Sequence of chain B:
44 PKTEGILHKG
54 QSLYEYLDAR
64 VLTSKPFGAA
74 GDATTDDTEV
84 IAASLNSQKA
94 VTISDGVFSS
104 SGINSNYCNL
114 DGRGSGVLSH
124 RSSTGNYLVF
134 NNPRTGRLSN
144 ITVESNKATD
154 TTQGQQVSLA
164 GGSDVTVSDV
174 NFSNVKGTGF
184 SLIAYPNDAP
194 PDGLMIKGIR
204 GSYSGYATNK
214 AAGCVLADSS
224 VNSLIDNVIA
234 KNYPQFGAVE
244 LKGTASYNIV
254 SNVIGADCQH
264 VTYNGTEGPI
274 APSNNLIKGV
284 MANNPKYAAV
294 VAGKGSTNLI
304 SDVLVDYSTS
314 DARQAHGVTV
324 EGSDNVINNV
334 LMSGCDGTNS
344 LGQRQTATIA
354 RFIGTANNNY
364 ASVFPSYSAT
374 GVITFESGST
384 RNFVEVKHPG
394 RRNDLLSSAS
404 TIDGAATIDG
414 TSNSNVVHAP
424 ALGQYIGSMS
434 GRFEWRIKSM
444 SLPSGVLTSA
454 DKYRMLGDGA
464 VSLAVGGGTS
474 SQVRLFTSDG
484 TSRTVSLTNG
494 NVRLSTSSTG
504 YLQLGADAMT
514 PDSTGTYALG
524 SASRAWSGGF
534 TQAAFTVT

This data describes a binding interaction between two proteins.

Contacts between the two chains:
Residue Q475 in chain A is in contact with residue V464 in chain B (closest heavy-atom distance 3.0 Å).
Residue L65 in chain A is in contact with residue L65 in chain B (closest heavy-atom distance 3.0 Å).
Residue N225 in chain A is in contact with residue N286 in chain B (closest heavy-atom distance 2.9 Å).
Residue T169 in chain A interacts with residue R203 in chain B (closest heavy-atom distance 2.9 Å).
Residue T539 in chain A is in contact with residue G532 in chain B (closest heavy-atom distance 2.7 Å).
Residue G196 in chain A interacts with residue R203 in chain B (closest heavy-atom distance 2.9 Å).
Residue D454 in chain A is in contact with residue R477 in chain B (closest heavy-atom distance 2.9 Å).
Residue A528 in chain A is in contact with residue G518 in chain B (closest heavy-atom distance 2.8 Å).
Residue D461 in chain A contacts residue K455 in chain B (closest heavy-atom distance 2.8 Å).
Residue R384 in chain A is in contact with residue R395 in chain B (closest heavy-atom distance 2.9 Å).
Residue A521 in chain A interacts with residue M512 in chain B (closest heavy-atom distance 3.0 Å).
Residue S465 in chain A is in contact with residue A453 in chain B (closest heavy-atom distance 2.8 Å).
Residue T539 in chain A contacts residue T534 in chain B (closest heavy-atom distance 3.0 Å).
Residue F533 in chain A interacts with residue L522 in chain B (closest heavy-atom distance 3.0 Å).
Residue T541 in chain A interacts with residue T534 in chain B (closest heavy-atom distance 2.9 Å).
Residue A463 in chain A interacts with residue K455 in chain B (closest heavy-atom distance 2.8 Å).
Residue Y520 in chain A is in contact with residue G508 in chain B (closest heavy-atom distance 2.8 Å).
Residue S465 in chain A contacts residue D454 in chain B (closest heavy-atom distance 2.8 Å).
Residue A528 in chain A contacts residue T517 in chain B (closest heavy-atom distance 3.0 Å).
Residue D195 in chain A contacts residue K234 in chain B (closest heavy-atom distance 2.9 Å).
Residue S304 in chain A contacts residue D305 in chain B (closest heavy-atom distance 2.9 Å).
Residue R439 in chain A contacts residue Y428 in chain B (closest heavy-atom distance 3.0 Å).
Residue L459 in chain A contacts residue Y456 in chain B (closest heavy-atom distance 2.7 Å).
Residue Q535 in chain A contacts residue W529 in chain B (closest heavy-atom distance 2.8 Å).
Residue R384 in chain A is in contact with residue G393 in chain B (closest heavy-atom distance 2.6 Å).
Residue T472 in chain A is in contact with residue G462 in chain B (closest heavy-atom distance 2.8 Å).
Residue D327 in chain A contacts residue S369 in chain B (closest heavy-atom distance 3.0 Å).
Residue D327 in chain A interacts with residue R394 in chain B (closest heavy-atom distance 2.8 Å).
Residue A93 in chain A is in contact with residue D98 in chain B (closest heavy-atom distance 2.9 Å).
Residue S481 in chain A is in contact with residue G471 in chain B (closest heavy-atom distance 2.8 Å).
Residue S442 in chain A contacts residue A408 in chain B (closest heavy-atom distance 2.8 Å).
Residue Q475 in chain A is in contact with residue S465 in chain B (closest heavy-atom distance 3.0 Å).
Residue R477 in chain A contacts residue V468 in chain B (closest heavy-atom distance 2.9 Å).
Residue S473 in chain A is in contact with residue V464 in chain B (closest heavy-atom distance 3.0 Å).
Residue R384 in chain A is in contact with residue R394 in chain B (closest heavy-atom distance 2.4 Å).
Residue K200 in chain A interacts with residue D172 in chain B (closest heavy-atom distance 2.6 Å).
Residue R439 in chain A interacts with residue G430 in chain B (closest heavy-atom distance 2.8 Å).
Residue G469 in chain A is in contact with residue M458 in chain B (closest heavy-atom distance 3.0 Å).
Residue G523 in chain A is in contact with residue M512 in chain B (closest heavy-atom distance 2.8 Å).
Residue L50 in chain A is in contact with residue P44 in chain B (closest heavy-atom distance 2.8 Å).
Residue Q475 in chain A contacts residue L466 in chain B (closest heavy-atom distance 2.9 Å).
Residue F479 in chain A interacts with residue S474 in chain B (closest heavy-atom distance 2.6 Å).
Residue K281 in chain A contacts residue N255 in chain B (closest heavy-atom distance 2.9 Å).
Residue S433 in chain A contacts residue L425 in chain B (closest heavy-atom distance 2.7 Å).
Residue Y250 in chain A is in contact with residue D309 in chain B (closest heavy-atom distance 2.6 Å).
Residue E437 in chain A contacts residue G426 in chain B (closest heavy-atom distance 2.8 Å).
Residue E437 in chain A contacts residue Y428 in chain B (closest heavy-atom distance 2.9 Å).
Residue A521 in chain A is in contact with residue D510 in chain B (closest heavy-atom distance 3.0 Å).
Residue R384 in chain A contacts residue H391 in chain B (closest heavy-atom distance 2.8 Å).
Residue R63 in chain A contacts residue S67 in chain B (closest heavy-atom distance 3.0 Å).
Residue A467 in chain A interacts with residue M458 in chain B (closest heavy-atom distance 2.8 Å).
Residue S442 in chain A interacts with residue I411 in chain B (closest heavy-atom distance 3.0 Å).
Residue A467 in chain A is in contact with residue Y456 in chain B (closest heavy-atom distance 2.8 Å).
Residue M432 in chain A interacts with residue A424 in chain B (closest heavy-atom distance 2.9 Å).
Residue R477 in chain A interacts with residue L466 in chain B (closest heavy-atom distance 2.8 Å).
Residue L50 in chain A interacts with residue T46 in chain B (closest heavy-atom distance 3.0 Å).
Residue S530 in chain A contacts residue Y520 in chain B (closest heavy-atom distance 2.8 Å).
Residue G532 in chain A interacts with residue L522 in chain B (closest heavy-atom distance 3.0 Å).
Residue H51 in chain A contacts residue T46 in chain B (closest heavy-atom distance 2.7 Å).
Residue E437 in chain A interacts with residue Q427 in chain B (closest heavy-atom distance 2.9 Å).

Sequence of chain A:
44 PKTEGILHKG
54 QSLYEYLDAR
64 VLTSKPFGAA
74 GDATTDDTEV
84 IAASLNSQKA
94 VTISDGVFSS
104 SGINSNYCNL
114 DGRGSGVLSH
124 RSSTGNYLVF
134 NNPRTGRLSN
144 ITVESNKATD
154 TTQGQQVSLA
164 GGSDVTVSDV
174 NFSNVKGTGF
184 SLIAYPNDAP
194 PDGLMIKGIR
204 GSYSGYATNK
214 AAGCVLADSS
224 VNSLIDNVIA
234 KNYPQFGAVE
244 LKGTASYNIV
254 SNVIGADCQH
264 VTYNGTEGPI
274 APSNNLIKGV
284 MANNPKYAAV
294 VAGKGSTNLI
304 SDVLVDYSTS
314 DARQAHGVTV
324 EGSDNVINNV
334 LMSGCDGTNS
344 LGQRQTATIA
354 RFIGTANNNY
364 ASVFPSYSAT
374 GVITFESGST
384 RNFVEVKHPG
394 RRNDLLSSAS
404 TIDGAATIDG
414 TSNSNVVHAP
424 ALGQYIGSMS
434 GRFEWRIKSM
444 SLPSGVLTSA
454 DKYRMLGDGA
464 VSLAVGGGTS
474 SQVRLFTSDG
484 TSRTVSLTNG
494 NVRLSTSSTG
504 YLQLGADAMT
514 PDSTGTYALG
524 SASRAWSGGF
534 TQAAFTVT